Sequence of protein 2:
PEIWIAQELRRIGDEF

Sequence of protein 1:
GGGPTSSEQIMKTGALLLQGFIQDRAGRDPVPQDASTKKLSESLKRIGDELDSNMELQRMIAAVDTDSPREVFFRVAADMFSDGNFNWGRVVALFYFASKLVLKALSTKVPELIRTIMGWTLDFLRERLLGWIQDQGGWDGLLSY

The following describes two proteins that form a bound complex.

Interface contacts:
Residue D102 in protein 1 is in contact with residue R13 in protein 2 (closest heavy-atom distance 3.9 Å).
Residue R109 in protein 1 interacts with residue R13 in protein 2 (closest heavy-atom distance 3.3 Å).
Residue R109 in protein 1 contacts residue G16 in protein 2 (closest heavy-atom distance 3.7 Å).
Residue R109 in protein 1 contacts residue D17 in protein 2 (closest heavy-atom distance 2.8 Å).
Residue L76 in protein 1 contacts residue E11 in protein 2 (closest heavy-atom distance 3.9 Å).
Residue F116 in protein 1 is in contact with residue I8 in protein 2 (closest heavy-atom distance 3.6 Å).
Residue N106 in protein 1 is in contact with residue D17 in protein 2 (closest heavy-atom distance 2.8 Å).
Residue M99 in protein 1 contacts residue R13 in protein 2 (closest heavy-atom distance 3.5 Å).
Residue M79 in protein 1 contacts residue I8 in protein 2 (closest heavy-atom distance 3.5 Å).
Residue M79 in protein 1 contacts residue P4 in protein 2 (closest heavy-atom distance 4.3 Å).
Residue V83 in protein 1 interacts with residue P4 in protein 2 (closest heavy-atom distance 4.4 Å).
Residue V95 in protein 1 interacts with residue I8 in protein 2 (closest heavy-atom distance 4.3 Å).
Residue M79 in protein 1 contacts residue W7 in protein 2 (closest heavy-atom distance 3.4 Å).
Residue A112 in protein 1 interacts with residue G16 in protein 2 (closest heavy-atom distance 4.8 Å).
Residue N73 in protein 1 contacts residue W7 in protein 2 (closest heavy-atom distance 4.9 Å).
Residue G108 in protein 1 interacts with residue F19 in protein 2 (closest heavy-atom distance 4.5 Å).
Residue V95 in protein 1 is in contact with residue A9 in protein 2 (closest heavy-atom distance 3.9 Å).
Residue Y115 in protein 1 contacts residue L12 in protein 2 (closest heavy-atom distance 4.5 Å).
Residue N73 in protein 1 is in contact with residue R14 in protein 2 (closest heavy-atom distance 4.2 Å).
Residue V95 in protein 1 interacts with residue L12 in protein 2 (closest heavy-atom distance 4.1 Å).
Residue L76 in protein 1 interacts with residue I8 in protein 2 (closest heavy-atom distance 4.4 Å).
Residue R109 in protein 1 interacts with residue L12 in protein 2 (closest heavy-atom distance 4.9 Å).
Residue L76 in protein 1 contacts residue I15 in protein 2 (closest heavy-atom distance 4.7 Å).
Residue D98 in protein 1 interacts with residue R13 in protein 2 (closest heavy-atom distance 3.1 Å).
Residue M99 in protein 1 is in contact with residue A9 in protein 2 (closest heavy-atom distance 3.8 Å).
Residue E75 in protein 1 is in contact with residue W7 in protein 2 (closest heavy-atom distance 3.7 Å).
Residue V91 in protein 1 contacts residue E5 in protein 2 (closest heavy-atom distance 4.5 Å).
Residue L70 in protein 1 interacts with residue L12 in protein 2 (closest heavy-atom distance 5.0 Å).
Residue V83 in protein 1 is in contact with residue E5 in protein 2 (closest heavy-atom distance 4.6 Å).
Residue L76 in protein 1 is in contact with residue W7 in protein 2 (closest heavy-atom distance 3.5 Å).
Residue V83 in protein 1 contacts residue I8 in protein 2 (closest heavy-atom distance 3.6 Å).
Residue R94 in protein 1 contacts residue E5 in protein 2 (closest heavy-atom distance 4.3 Å).
Residue N106 in protein 1 contacts residue G16 in protein 2 (closest heavy-atom distance 3.5 Å).
Residue D98 in protein 1 contacts residue I6 in protein 2 (closest heavy-atom distance 3.0 Å).
Residue N73 in protein 1 interacts with residue I15 in protein 2 (closest heavy-atom distance 3.4 Å).
Residue G108 in protein 1 interacts with residue G16 in protein 2 (closest heavy-atom distance 3.4 Å).
Residue S101 in protein 1 contacts residue R13 in protein 2 (closest heavy-atom distance 3.3 Å).
Residue R94 in protein 1 interacts with residue I6 in protein 2 (closest heavy-atom distance 3.9 Å).
Residue L76 in protein 1 contacts residue L12 in protein 2 (closest heavy-atom distance 4.3 Å).
Residue A112 in protein 1 contacts residue L12 in protein 2 (closest heavy-atom distance 3.8 Å).
Residue F116 in protein 1 is in contact with residue L12 in protein 2 (closest heavy-atom distance 3.6 Å).
Residue M99 in protein 1 contacts residue L12 in protein 2 (closest heavy-atom distance 3.8 Å).
Residue D98 in protein 1 interacts with residue A9 in protein 2 (closest heavy-atom distance 3.5 Å).
Residue N73 in protein 1 interacts with residue E11 in protein 2 (closest heavy-atom distance 2.8 Å).
Residue V95 in protein 1 interacts with residue E5 in protein 2 (closest heavy-atom distance 3.5 Å).
Residue D98 in protein 1 contacts residue Q10 in protein 2 (closest heavy-atom distance 4.4 Å).
Residue L70 in protein 1 contacts residue I15 in protein 2 (closest heavy-atom distance 3.6 Å).
Residue I80 in protein 1 interacts with residue I8 in protein 2 (closest heavy-atom distance 3.7 Å).